Sequence of the second protein:
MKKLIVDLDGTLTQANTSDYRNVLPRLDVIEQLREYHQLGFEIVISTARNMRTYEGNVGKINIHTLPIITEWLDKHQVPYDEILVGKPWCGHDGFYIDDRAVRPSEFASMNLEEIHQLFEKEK

Contacts between the two chains:
Residue I63 in the first protein contacts residue D81 in the second protein (closest heavy-atom distance 3.4 Å).
Residue V58 in the first protein is in contact with residue I83 in the second protein (closest heavy-atom distance 4.1 Å).
Residue L84 in the first protein interacts with residue N62 in the second protein (closest heavy-atom distance 4.1 Å).
Residue L84 in the first protein is in contact with residue V58 in the second protein (closest heavy-atom distance 4.3 Å).
Residue L66 in the first protein contacts residue L66 in the second protein (closest heavy-atom distance 3.2 Å).
Residue Y80 in the first protein contacts residue I63 in the second protein (closest heavy-atom distance 3.7 Å).
Residue G59 in the first protein contacts residue I83 in the second protein (closest heavy-atom distance 3.1 Å).
Residue G59 in the first protein contacts residue E82 in the second protein (closest heavy-atom distance 3.6 Å).
Residue E82 in the first protein contacts residue K60 in the second protein (closest heavy-atom distance 4.2 Å).
Residue K60 in the first protein is in contact with residue D81 in the second protein (closest heavy-atom distance 4.0 Å).
Residue E82 in the first protein interacts with residue G59 in the second protein (closest heavy-atom distance 3.6 Å).
Residue I83 in the first protein contacts residue V58 in the second protein (closest heavy-atom distance 4.1 Å).
Residue L84 in the first protein interacts with residue G59 in the second protein (closest heavy-atom distance 3.6 Å).
Residue I63 in the first protein contacts residue I83 in the second protein (closest heavy-atom distance 3.9 Å).
Residue G59 in the first protein is in contact with residue D81 in the second protein (closest heavy-atom distance 4.6 Å).
Residue I83 in the first protein is in contact with residue I63 in the second protein (closest heavy-atom distance 3.8 Å).
Residue N62 in the first protein is in contact with residue I83 in the second protein (closest heavy-atom distance 2.9 Å).
Residue I83 in the first protein is in contact with residue G59 in the second protein (closest heavy-atom distance 3.1 Å).
Residue N57 in the first protein interacts with residue E82 in the second protein (closest heavy-atom distance 3.1 Å).
Residue E82 in the first protein is in contact with residue N57 in the second protein (closest heavy-atom distance 3.0 Å).
Residue V85 in the first protein is in contact with residue N62 in the second protein (closest heavy-atom distance 4.2 Å).
Residue G59 in the first protein is in contact with residue L84 in the second protein (closest heavy-atom distance 3.5 Å).
Residue D81 in the first protein contacts residue K60 in the second protein (closest heavy-atom distance 3.1 Å).
Residue N62 in the first protein is in contact with residue L66 in the second protein (closest heavy-atom distance 3.8 Å).
Residue D81 in the first protein interacts with residue I63 in the second protein (closest heavy-atom distance 3.5 Å).
Residue N62 in the first protein contacts residue N62 in the second protein (closest heavy-atom distance 4.4 Å).
Residue L66 in the first protein interacts with residue N62 in the second protein (closest heavy-atom distance 3.7 Å).
Residue E82 in the first protein contacts residue I63 in the second protein (closest heavy-atom distance 3.6 Å).
Residue K60 in the first protein interacts with residue E82 in the second protein (closest heavy-atom distance 4.2 Å).
Residue N62 in the first protein interacts with residue L84 in the second protein (closest heavy-atom distance 4.1 Å).
Residue D81 in the first protein interacts with residue G59 in the second protein (closest heavy-atom distance 4.6 Å).
Residue N62 in the first protein contacts residue V85 in the second protein (closest heavy-atom distance 4.0 Å).
Residue I83 in the first protein interacts with residue N62 in the second protein (closest heavy-atom distance 2.9 Å).
Residue I63 in the first protein interacts with residue E82 in the second protein (closest heavy-atom distance 3.7 Å).
Residue I63 in the first protein contacts residue Y80 in the second protein (closest heavy-atom distance 3.7 Å).

Sequence of the first protein:
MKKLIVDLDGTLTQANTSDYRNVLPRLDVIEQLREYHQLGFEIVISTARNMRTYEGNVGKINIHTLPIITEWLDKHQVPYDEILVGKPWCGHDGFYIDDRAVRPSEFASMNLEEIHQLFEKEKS

The following describes two proteins that form a bound complex.